These two protein chains interact to form a complex.

Sequence of the second protein:
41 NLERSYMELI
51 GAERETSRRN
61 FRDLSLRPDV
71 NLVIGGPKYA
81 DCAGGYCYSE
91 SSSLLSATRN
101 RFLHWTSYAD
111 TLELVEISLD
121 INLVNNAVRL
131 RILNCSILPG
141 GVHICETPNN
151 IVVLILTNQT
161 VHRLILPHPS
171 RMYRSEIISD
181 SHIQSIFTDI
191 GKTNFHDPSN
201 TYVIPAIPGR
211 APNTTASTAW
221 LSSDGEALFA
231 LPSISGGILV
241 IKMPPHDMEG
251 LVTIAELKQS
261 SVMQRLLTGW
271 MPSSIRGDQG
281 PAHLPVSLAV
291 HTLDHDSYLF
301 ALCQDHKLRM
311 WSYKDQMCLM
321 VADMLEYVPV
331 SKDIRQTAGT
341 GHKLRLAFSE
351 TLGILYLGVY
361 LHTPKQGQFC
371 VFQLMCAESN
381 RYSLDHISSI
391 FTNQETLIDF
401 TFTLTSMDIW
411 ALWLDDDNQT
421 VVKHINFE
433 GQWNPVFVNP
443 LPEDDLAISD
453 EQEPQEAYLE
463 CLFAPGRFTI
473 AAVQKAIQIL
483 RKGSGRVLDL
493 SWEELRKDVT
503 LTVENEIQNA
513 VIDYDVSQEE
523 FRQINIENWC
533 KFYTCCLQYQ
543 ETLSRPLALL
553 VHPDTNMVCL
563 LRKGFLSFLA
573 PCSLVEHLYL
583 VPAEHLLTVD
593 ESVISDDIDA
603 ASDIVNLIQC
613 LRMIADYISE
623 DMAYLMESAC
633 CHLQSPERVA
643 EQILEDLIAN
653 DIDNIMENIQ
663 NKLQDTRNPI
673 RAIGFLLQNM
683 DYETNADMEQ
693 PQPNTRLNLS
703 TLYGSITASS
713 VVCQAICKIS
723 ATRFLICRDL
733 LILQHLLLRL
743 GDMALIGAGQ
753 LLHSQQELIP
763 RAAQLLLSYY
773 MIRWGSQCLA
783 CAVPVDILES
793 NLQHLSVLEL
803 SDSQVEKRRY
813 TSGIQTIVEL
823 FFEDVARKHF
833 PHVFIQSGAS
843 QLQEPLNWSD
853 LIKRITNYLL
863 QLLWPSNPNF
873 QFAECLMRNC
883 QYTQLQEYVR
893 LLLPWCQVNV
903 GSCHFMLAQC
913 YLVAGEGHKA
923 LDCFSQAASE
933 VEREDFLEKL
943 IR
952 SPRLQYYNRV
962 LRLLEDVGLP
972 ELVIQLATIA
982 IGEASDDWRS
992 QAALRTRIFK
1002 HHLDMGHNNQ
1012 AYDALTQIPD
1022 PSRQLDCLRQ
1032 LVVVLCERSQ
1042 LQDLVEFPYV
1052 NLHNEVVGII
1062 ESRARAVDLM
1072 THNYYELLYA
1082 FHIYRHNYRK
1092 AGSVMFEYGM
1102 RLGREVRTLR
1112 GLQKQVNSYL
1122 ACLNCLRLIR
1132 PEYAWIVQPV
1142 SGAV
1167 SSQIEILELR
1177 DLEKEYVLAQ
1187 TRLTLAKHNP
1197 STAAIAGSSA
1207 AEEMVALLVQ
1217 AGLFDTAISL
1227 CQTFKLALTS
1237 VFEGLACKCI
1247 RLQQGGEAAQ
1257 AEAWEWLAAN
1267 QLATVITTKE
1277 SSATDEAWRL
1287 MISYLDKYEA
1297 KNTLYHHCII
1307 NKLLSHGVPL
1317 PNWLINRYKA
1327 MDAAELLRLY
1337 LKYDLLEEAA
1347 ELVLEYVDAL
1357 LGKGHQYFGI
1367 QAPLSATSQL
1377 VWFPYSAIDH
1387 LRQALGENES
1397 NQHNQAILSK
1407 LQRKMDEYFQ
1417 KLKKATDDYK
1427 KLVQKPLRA

Residue-level contacts at the interface:
Residue T1422 in the second protein contacts residue I241 in the first protein (closest heavy-atom distance 2.7 Å).
Residue T1422 in the second protein contacts residue L240 in the first protein (closest heavy-atom distance 4.7 Å).
Residue D1385 in the second protein contacts residue E229 in the first protein (closest heavy-atom distance 4.6 Å).
Residue L1418 in the second protein contacts residue I241 in the first protein (closest heavy-atom distance 5.0 Å).
Residue D1385 in the second protein is in contact with residue V226 in the first protein (closest heavy-atom distance 4.4 Å).
Residue S1374 in the second protein is in contact with residue I241 in the first protein (closest heavy-atom distance 4.8 Å).
Residue K1419 in the second protein is in contact with residue L239 in the first protein (closest heavy-atom distance 4.8 Å).
Residue T1422 in the second protein interacts with residue L239 in the first protein (closest heavy-atom distance 4.4 Å).

Sequence of the first protein:
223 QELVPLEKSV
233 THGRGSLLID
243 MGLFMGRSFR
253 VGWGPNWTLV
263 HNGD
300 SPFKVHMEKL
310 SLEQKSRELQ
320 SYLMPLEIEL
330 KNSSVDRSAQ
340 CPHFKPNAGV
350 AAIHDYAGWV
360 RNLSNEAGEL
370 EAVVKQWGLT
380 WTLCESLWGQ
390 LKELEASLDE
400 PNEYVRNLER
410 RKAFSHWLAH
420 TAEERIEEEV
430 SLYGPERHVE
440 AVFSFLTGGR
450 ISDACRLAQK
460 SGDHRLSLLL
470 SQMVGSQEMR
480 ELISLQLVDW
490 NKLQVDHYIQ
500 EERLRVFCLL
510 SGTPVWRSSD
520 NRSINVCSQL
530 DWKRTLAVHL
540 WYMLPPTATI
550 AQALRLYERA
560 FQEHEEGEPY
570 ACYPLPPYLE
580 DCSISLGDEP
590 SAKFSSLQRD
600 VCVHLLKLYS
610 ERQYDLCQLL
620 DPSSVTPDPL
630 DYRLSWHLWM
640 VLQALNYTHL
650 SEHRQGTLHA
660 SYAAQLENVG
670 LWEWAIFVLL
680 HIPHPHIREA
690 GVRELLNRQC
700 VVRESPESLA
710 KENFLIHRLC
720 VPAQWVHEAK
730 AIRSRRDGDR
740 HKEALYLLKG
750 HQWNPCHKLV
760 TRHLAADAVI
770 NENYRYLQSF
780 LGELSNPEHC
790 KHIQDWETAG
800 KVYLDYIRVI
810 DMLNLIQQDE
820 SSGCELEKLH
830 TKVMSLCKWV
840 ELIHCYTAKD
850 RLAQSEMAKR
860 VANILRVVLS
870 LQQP